Sequence of the first protein:
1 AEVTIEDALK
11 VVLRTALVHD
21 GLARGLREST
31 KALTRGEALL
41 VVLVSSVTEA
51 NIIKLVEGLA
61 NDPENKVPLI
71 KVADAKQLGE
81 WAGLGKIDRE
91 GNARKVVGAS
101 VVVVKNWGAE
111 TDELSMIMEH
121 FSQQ

Sequence of the second protein:
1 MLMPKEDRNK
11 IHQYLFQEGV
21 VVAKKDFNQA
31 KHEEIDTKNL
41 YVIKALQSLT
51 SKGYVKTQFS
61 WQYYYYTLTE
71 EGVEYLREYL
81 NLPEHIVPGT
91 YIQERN

The following describes two proteins that form a bound complex.

Contacts between the two chains:
Residue T15 in the first protein contacts residue N81 in the second protein (closest heavy-atom distance 4.2 Å).
Residue H19 in the first protein is in contact with residue Y79 in the second protein (closest heavy-atom distance 3.3 Å).
Residue V18 in the first protein is in contact with residue E78 in the second protein (closest heavy-atom distance 3.3 Å).
Residue V18 in the first protein interacts with residue R77 in the second protein (closest heavy-atom distance 4.9 Å).
Residue L17 in the first protein is in contact with residue E78 in the second protein (closest heavy-atom distance 4.2 Å).
Residue V18 in the first protein interacts with residue K5 in the second protein (closest heavy-atom distance 3.8 Å).
Residue V18 in the first protein contacts residue N9 in the second protein (closest heavy-atom distance 4.7 Å).
Residue R24 in the first protein is in contact with residue K5 in the second protein (closest heavy-atom distance 4.8 Å).
Residue H19 in the first protein contacts residue E6 in the second protein (closest heavy-atom distance 4.6 Å).
Residue H19 in the first protein is in contact with residue N9 in the second protein (closest heavy-atom distance 3.8 Å).
Residue V18 in the first protein interacts with residue L80 in the second protein (closest heavy-atom distance 3.7 Å).
Residue V18 in the first protein interacts with residue N81 in the second protein (closest heavy-atom distance 3.5 Å).
Residue V18 in the first protein contacts residue Y79 in the second protein (closest heavy-atom distance 3.5 Å).
Residue H19 in the first protein is in contact with residue L80 in the second protein (closest heavy-atom distance 3.4 Å).